Interface contacts:
Residue L48 in the first protein is in contact with residue L11 in the second protein (closest heavy-atom distance 3.4 Å).
Residue M81 in the first protein interacts with residue M2 in the second protein (closest heavy-atom distance 5.0 Å).
Residue L48 in the first protein is in contact with residue A6 in the second protein (closest heavy-atom distance 4.0 Å).
Residue A23 in the first protein contacts residue M7 in the second protein (closest heavy-atom distance 3.3 Å).
Residue N18 in the first protein is in contact with residue K15 in the second protein (closest heavy-atom distance 3.4 Å).
Residue C84 in the first protein is in contact with residue S3 in the second protein (closest heavy-atom distance 3.5 Å).
Residue D87 in the first protein interacts with residue S3 in the second protein (closest heavy-atom distance 3.6 Å).
Residue M45 in the first protein contacts residue M2 in the second protein (closest heavy-atom distance 3.3 Å).
Residue E19 in the first protein contacts residue L12 in the second protein (closest heavy-atom distance 3.4 Å).
Residue M80 in the first protein interacts with residue M2 in the second protein (closest heavy-atom distance 4.3 Å).
Residue M80 in the first protein contacts residue R1 in the second protein (closest heavy-atom distance 4.7 Å).
Residue C84 in the first protein is in contact with residue M2 in the second protein (closest heavy-atom distance 4.2 Å).
Residue M45 in the first protein interacts with residue R1 in the second protein (closest heavy-atom distance 3.9 Å).
Residue N51 in the first protein contacts residue R1 in the second protein (closest heavy-atom distance 4.7 Å).
Residue P52 in the first protein is in contact with residue R1 in the second protein (closest heavy-atom distance 3.4 Å).
Residue A23 in the first protein interacts with residue L12 in the second protein (closest heavy-atom distance 3.8 Å).
Residue M81 in the first protein is in contact with residue L8 in the second protein (closest heavy-atom distance 4.1 Å).
Residue E19 in the first protein contacts residue H16 in the second protein (closest heavy-atom distance 3.4 Å).
Residue E19 in the first protein interacts with residue K15 in the second protein (closest heavy-atom distance 4.3 Å).
Residue F20 in the first protein interacts with residue L8 in the second protein (closest heavy-atom distance 4.4 Å).
Residue C84 in the first protein is in contact with residue D5 in the second protein (closest heavy-atom distance 4.1 Å).
Residue M81 in the first protein is in contact with residue M7 in the second protein (closest heavy-atom distance 3.5 Å).
Residue L48 in the first protein contacts residue A10 in the second protein (closest heavy-atom distance 3.9 Å).
Residue I26 in the first protein interacts with residue L11 in the second protein (closest heavy-atom distance 3.5 Å).
Residue E19 in the first protein is in contact with residue K17 in the second protein (closest heavy-atom distance 4.4 Å).
Residue A22 in the first protein interacts with residue L12 in the second protein (closest heavy-atom distance 3.8 Å).
Residue E63 in the first protein contacts residue R1 in the second protein (closest heavy-atom distance 5.0 Å).
Residue M85 in the first protein contacts residue S3 in the second protein (closest heavy-atom distance 5.0 Å).
Residue E56 in the first protein contacts residue R1 in the second protein (closest heavy-atom distance 3.6 Å).
Residue L48 in the first protein contacts residue M2 in the second protein (closest heavy-atom distance 3.4 Å).
Residue M85 in the first protein contacts residue A4 in the second protein (closest heavy-atom distance 4.9 Å).
Residue V44 in the first protein interacts with residue L11 in the second protein (closest heavy-atom distance 3.8 Å).
Residue D87 in the first protein interacts with residue D5 in the second protein (closest heavy-atom distance 4.6 Å).
Residue L48 in the first protein contacts residue M7 in the second protein (closest heavy-atom distance 3.6 Å).
Residue F77 in the first protein is in contact with residue M7 in the second protein (closest heavy-atom distance 3.9 Å).
Residue C84 in the first protein is in contact with residue A4 in the second protein (closest heavy-atom distance 3.2 Å).
Residue Q50 in the first protein contacts residue R1 in the second protein (closest heavy-atom distance 2.4 Å).
Residue M81 in the first protein interacts with residue A4 in the second protein (closest heavy-atom distance 3.4 Å).
Residue K86 in the first protein interacts with residue D5 in the second protein (closest heavy-atom distance 4.3 Å).
Residue M85 in the first protein is in contact with residue D5 in the second protein (closest heavy-atom distance 3.0 Å).
Residue A23 in the first protein is in contact with residue L11 in the second protein (closest heavy-atom distance 4.1 Å).
Residue M47 in the first protein interacts with residue L11 in the second protein (closest heavy-atom distance 3.6 Å).
Residue E19 in the first protein is in contact with residue L8 in the second protein (closest heavy-atom distance 4.5 Å).
Residue M47 in the first protein contacts residue A10 in the second protein (closest heavy-atom distance 3.3 Å).

Sequence of the first protein:
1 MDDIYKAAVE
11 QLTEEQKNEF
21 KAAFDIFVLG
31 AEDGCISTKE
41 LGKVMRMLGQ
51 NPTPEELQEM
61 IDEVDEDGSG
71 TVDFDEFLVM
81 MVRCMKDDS

This data describes a binding interaction between two proteins.

Sequence of the second protein:
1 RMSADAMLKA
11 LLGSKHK